Sequence of the first protein:
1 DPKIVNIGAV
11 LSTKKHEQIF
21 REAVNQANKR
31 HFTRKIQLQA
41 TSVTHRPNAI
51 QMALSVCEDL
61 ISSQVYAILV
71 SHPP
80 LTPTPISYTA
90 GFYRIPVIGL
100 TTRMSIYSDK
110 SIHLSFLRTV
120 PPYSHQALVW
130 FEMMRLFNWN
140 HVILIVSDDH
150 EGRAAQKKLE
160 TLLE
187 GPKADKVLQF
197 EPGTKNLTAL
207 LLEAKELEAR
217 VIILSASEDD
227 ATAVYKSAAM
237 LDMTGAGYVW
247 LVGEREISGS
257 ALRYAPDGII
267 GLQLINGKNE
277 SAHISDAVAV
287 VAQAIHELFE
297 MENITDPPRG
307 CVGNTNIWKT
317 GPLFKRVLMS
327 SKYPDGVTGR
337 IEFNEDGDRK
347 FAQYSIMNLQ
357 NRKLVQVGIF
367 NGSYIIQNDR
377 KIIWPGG

Residue-level contacts at the interface:
Residue V308 in the first protein interacts with residue E45 in the second protein (closest heavy-atom distance 4.5 Å).
Residue T311 in the first protein is in contact with residue Q75 in the second protein (closest heavy-atom distance 3.4 Å).
Residue T311 in the first protein contacts residue D47 in the second protein (closest heavy-atom distance 3.5 Å).
Residue K109 in the first protein is in contact with residue S178 in the second protein (closest heavy-atom distance 4.0 Å).
Residue N48 in the first protein is in contact with residue Y292 in the second protein (closest heavy-atom distance 3.8 Å).
Residue P84 in the first protein interacts with residue F84 in the second protein (closest heavy-atom distance 4.5 Å).
Residue I50 in the first protein interacts with residue T89 in the second protein (closest heavy-atom distance 3.5 Å).
Residue K321 in the first protein interacts with residue S178 in the second protein (closest heavy-atom distance 3.6 Å).
Residue L319 in the first protein contacts residue D180 in the second protein (closest heavy-atom distance 3.3 Å).
Residue Y92 in the first protein interacts with residue P48 in the second protein (closest heavy-atom distance 3.9 Å).
Residue N48 in the first protein contacts residue C291 in the second protein (closest heavy-atom distance 2.9 Å).
Residue G309 in the first protein contacts residue E45 in the second protein (closest heavy-atom distance 3.4 Å).
Residue F91 in the first protein interacts with residue A77 in the second protein (closest heavy-atom distance 3.7 Å).
Residue L54 in the first protein is in contact with residue K49 in the second protein (closest heavy-atom distance 3.6 Å).
Residue P47 in the first protein is in contact with residue H295 in the second protein (closest heavy-atom distance 3.8 Å).
Residue S110 in the first protein is in contact with residue Y145 in the second protein (closest heavy-atom distance 2.8 Å).
Residue E58 in the first protein interacts with residue K49 in the second protein (closest heavy-atom distance 3.0 Å).
Residue A49 in the first protein is in contact with residue Q88 in the second protein (closest heavy-atom distance 3.5 Å).
Residue I50 in the first protein interacts with residue C291 in the second protein (closest heavy-atom distance 4.0 Å).
Residue P318 in the first protein is in contact with residue L179 in the second protein (closest heavy-atom distance 3.5 Å).
Residue F91 in the first protein is in contact with residue I81 in the second protein (closest heavy-atom distance 4.0 Å).
Residue Q51 in the first protein is in contact with residue Y292 in the second protein (closest heavy-atom distance 3.4 Å).
Residue R322 in the first protein interacts with residue D183 in the second protein (closest heavy-atom distance 2.9 Å).
Residue I50 in the first protein contacts residue F84 in the second protein (closest heavy-atom distance 4.1 Å).
Residue R322 in the first protein interacts with residue D180 in the second protein (closest heavy-atom distance 2.6 Å).
Residue Y87 in the first protein contacts residue F84 in the second protein (closest heavy-atom distance 4.3 Å).
Residue N48 in the first protein interacts with residue N293 in the second protein (closest heavy-atom distance 4.1 Å).
Residue P318 in the first protein interacts with residue S178 in the second protein (closest heavy-atom distance 3.0 Å).
Residue V308 in the first protein interacts with residue S50 in the second protein (closest heavy-atom distance 3.6 Å).
Residue F91 in the first protein contacts residue T46 in the second protein (closest heavy-atom distance 4.4 Å).
Residue I50 in the first protein contacts residue I52 in the second protein (closest heavy-atom distance 4.0 Å).
Residue R322 in the first protein contacts residue L179 in the second protein (closest heavy-atom distance 3.7 Å).
Residue S110 in the first protein interacts with residue Y149 in the second protein (closest heavy-atom distance 3.3 Å).
Residue V308 in the first protein interacts with residue K49 in the second protein (closest heavy-atom distance 3.7 Å).
Residue L54 in the first protein is in contact with residue I52 in the second protein (closest heavy-atom distance 3.8 Å).
Residue Y92 in the first protein interacts with residue D47 in the second protein (closest heavy-atom distance 4.0 Å).
Residue G309 in the first protein interacts with residue D47 in the second protein (closest heavy-atom distance 3.0 Å).
Residue C307 in the first protein is in contact with residue D47 in the second protein (closest heavy-atom distance 3.1 Å).
Residue S110 in the first protein is in contact with residue P147 in the second protein (closest heavy-atom distance 3.5 Å).
Residue K109 in the first protein is in contact with residue Y145 in the second protein (closest heavy-atom distance 3.5 Å).
Residue I50 in the first protein is in contact with residue Q88 in the second protein (closest heavy-atom distance 3.5 Å).
Residue L113 in the first protein contacts residue S178 in the second protein (closest heavy-atom distance 3.5 Å).
Residue I50 in the first protein interacts with residue C56 in the second protein (closest heavy-atom distance 4.4 Å).
Residue G309 in the first protein interacts with residue S50 in the second protein (closest heavy-atom distance 4.4 Å).
Residue C57 in the first protein interacts with residue K49 in the second protein (closest heavy-atom distance 3.9 Å).
Residue K321 in the first protein is in contact with residue L179 in the second protein (closest heavy-atom distance 3.8 Å).
Residue C307 in the first protein contacts residue K49 in the second protein (closest heavy-atom distance 3.9 Å).
Residue A53 in the first protein contacts residue I52 in the second protein (closest heavy-atom distance 4.4 Å).
Residue P318 in the first protein is in contact with residue D180 in the second protein (closest heavy-atom distance 3.5 Å).
Residue F91 in the first protein is in contact with residue P48 in the second protein (closest heavy-atom distance 3.8 Å).
Residue N48 in the first protein is in contact with residue T294 in the second protein (closest heavy-atom distance 3.1 Å).
Residue N48 in the first protein contacts residue H295 in the second protein (closest heavy-atom distance 3.8 Å).
Residue M325 in the first protein interacts with residue L179 in the second protein (closest heavy-atom distance 4.4 Å).
Residue K109 in the first protein interacts with residue D176 in the second protein (closest heavy-atom distance 3.6 Å).
Residue F91 in the first protein interacts with residue D47 in the second protein (closest heavy-atom distance 4.1 Å).
Residue V308 in the first protein interacts with residue D47 in the second protein (closest heavy-atom distance 3.6 Å).
Residue N310 in the first protein interacts with residue D47 in the second protein (closest heavy-atom distance 3.4 Å).
Residue T311 in the first protein is in contact with residue T46 in the second protein (closest heavy-atom distance 3.8 Å).
Residue A49 in the first protein is in contact with residue F84 in the second protein (closest heavy-atom distance 3.7 Å).
Residue L54 in the first protein is in contact with residue T53 in the second protein (closest heavy-atom distance 3.9 Å).

The following describes two proteins that form a bound complex.

Sequence of the second protein:
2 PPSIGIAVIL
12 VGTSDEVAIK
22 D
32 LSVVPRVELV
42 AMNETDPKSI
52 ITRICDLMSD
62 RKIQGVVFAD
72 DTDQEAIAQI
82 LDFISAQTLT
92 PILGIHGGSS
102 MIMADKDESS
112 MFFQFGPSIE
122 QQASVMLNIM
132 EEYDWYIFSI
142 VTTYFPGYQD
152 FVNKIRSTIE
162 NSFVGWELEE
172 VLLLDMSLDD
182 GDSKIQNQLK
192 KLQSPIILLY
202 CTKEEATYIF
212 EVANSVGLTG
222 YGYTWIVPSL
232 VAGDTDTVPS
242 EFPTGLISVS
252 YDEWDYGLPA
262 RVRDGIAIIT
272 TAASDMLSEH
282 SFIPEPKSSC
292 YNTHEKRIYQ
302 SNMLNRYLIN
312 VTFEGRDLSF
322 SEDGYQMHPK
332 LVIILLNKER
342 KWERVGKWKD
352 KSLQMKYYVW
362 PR